Sequence of the second protein:
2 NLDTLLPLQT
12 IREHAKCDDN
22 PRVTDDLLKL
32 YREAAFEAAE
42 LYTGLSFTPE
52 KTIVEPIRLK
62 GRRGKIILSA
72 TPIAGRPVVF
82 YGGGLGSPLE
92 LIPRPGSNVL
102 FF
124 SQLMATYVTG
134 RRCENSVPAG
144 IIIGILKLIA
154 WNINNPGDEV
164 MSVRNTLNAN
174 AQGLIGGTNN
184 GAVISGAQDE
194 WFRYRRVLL

Sequence of the first protein:
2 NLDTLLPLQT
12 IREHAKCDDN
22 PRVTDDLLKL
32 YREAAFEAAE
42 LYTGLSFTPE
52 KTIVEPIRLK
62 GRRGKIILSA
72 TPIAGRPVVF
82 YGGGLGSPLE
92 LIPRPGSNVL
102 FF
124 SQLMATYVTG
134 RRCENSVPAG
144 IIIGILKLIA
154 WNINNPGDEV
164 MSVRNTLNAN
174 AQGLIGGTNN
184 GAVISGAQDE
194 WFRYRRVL

These two protein chains interact to form a complex.

Residue-level contacts at the interface:
Residue T181 in the second protein contacts residue L177 in the first protein (closest heavy-atom distance 3.5 Å).
Residue I93 in the second protein is in contact with residue P57 in the first protein (closest heavy-atom distance 3.3 Å).
Residue R95 in the second protein interacts with residue I68 in the first protein (closest heavy-atom distance 4.0 Å).
Residue D192 in the second protein interacts with residue N183 in the first protein (closest heavy-atom distance 2.7 Å).
Residue I187 in the second protein is in contact with residue N182 in the first protein (closest heavy-atom distance 2.6 Å).
Residue V166 in the second protein interacts with residue V163 in the first protein (closest heavy-atom distance 3.3 Å).
Residue R95 in the second protein is in contact with residue P57 in the first protein (closest heavy-atom distance 3.8 Å).
Residue F102 in the second protein is in contact with residue R59 in the first protein (closest heavy-atom distance 3.7 Å).
Residue N157 in the second protein is in contact with residue D161 in the first protein (closest heavy-atom distance 2.4 Å).
Residue W154 in the second protein is in contact with residue G160 in the first protein (closest heavy-atom distance 3.2 Å).
Residue K150 in the second protein interacts with residue G160 in the first protein (closest heavy-atom distance 4.0 Å).
Residue I187 in the second protein is in contact with residue S165 in the first protein (closest heavy-atom distance 3.8 Å).
Residue N168 in the second protein is in contact with residue E162 in the first protein (closest heavy-atom distance 3.5 Å).
Residue G189 in the second protein contacts residue N182 in the first protein (closest heavy-atom distance 3.6 Å).
Residue P96 in the second protein is in contact with residue E56 in the first protein (closest heavy-atom distance 4.2 Å).
Residue R95 in the second protein interacts with residue S70 in the first protein (closest heavy-atom distance 4.0 Å).
Residue A142 in the second protein contacts residue E38 in the first protein (closest heavy-atom distance 4.2 Å).
Residue Y197 in the second protein interacts with residue L42 in the first protein (closest heavy-atom distance 3.4 Å).
Residue K150 in the second protein contacts residue N155 in the first protein (closest heavy-atom distance 2.9 Å).
Residue E14 in the second protein contacts residue T25 in the first protein (closest heavy-atom distance 3.4 Å).
Residue I178 in the second protein contacts residue G176 in the first protein (closest heavy-atom distance 4.0 Å).
Residue I178 in the second protein contacts residue L177 in the first protein (closest heavy-atom distance 4.2 Å).
Residue A142 in the second protein interacts with residue L31 in the first protein (closest heavy-atom distance 3.7 Å).
Residue K150 in the second protein is in contact with residue W154 in the first protein (closest heavy-atom distance 4.0 Å).
Residue R196 in the second protein interacts with residue L42 in the first protein (closest heavy-atom distance 3.9 Å).
Residue I146 in the second protein interacts with residue A35 in the first protein (closest heavy-atom distance 3.6 Å).
Residue H15 in the second protein contacts residue Y32 in the first protein (closest heavy-atom distance 2.8 Å).
Residue T181 in the second protein interacts with residue I178 in the first protein (closest heavy-atom distance 3.2 Å).
Residue D192 in the second protein interacts with residue N182 in the first protein (closest heavy-atom distance 4.1 Å).
Residue N158 in the second protein contacts residue D161 in the first protein (closest heavy-atom distance 2.3 Å).
Residue L149 in the second protein interacts with residue L31 in the first protein (closest heavy-atom distance 4.1 Å).
Residue K150 in the second protein is in contact with residue P159 in the first protein (closest heavy-atom distance 3.7 Å).
Residue K17 in the second protein is in contact with residue R23 in the first protein (closest heavy-atom distance 3.4 Å).
Residue P141 in the second protein is in contact with residue E38 in the first protein (closest heavy-atom distance 3.1 Å).
Residue A142 in the second protein interacts with residue E34 in the first protein (closest heavy-atom distance 4.1 Å).
Residue G180 in the second protein is in contact with residue L177 in the first protein (closest heavy-atom distance 3.9 Å).
Residue P94 in the second protein is in contact with residue P57 in the first protein (closest heavy-atom distance 3.3 Å).
Residue S165 in the second protein contacts residue V163 in the first protein (closest heavy-atom distance 3.1 Å).
Residue A153 in the second protein interacts with residue P159 in the first protein (closest heavy-atom distance 3.1 Å).
Residue N182 in the second protein interacts with residue V163 in the first protein (closest heavy-atom distance 3.8 Å).
Residue N168 in the second protein is in contact with residue D161 in the first protein (closest heavy-atom distance 3.7 Å).
Residue H15 in the second protein interacts with residue P159 in the first protein (closest heavy-atom distance 3.5 Å).
Residue R167 in the second protein contacts residue M164 in the first protein (closest heavy-atom distance 4.0 Å).
Residue T11 in the second protein interacts with residue L28 in the first protein (closest heavy-atom distance 3.9 Å).
Residue I187 in the second protein contacts residue V163 in the first protein (closest heavy-atom distance 3.6 Å).
Residue S188 in the second protein is in contact with residue G160 in the first protein (closest heavy-atom distance 3.6 Å).
Residue Y197 in the second protein interacts with residue E38 in the first protein (closest heavy-atom distance 2.7 Å).
Residue K150 in the second protein contacts residue N158 in the first protein (closest heavy-atom distance 3.6 Å).
Residue R167 in the second protein contacts residue V163 in the first protein (closest heavy-atom distance 3.5 Å).
Residue I93 in the second protein contacts residue Q125 in the first protein (closest heavy-atom distance 3.8 Å).
Residue N182 in the second protein interacts with residue I178 in the first protein (closest heavy-atom distance 4.0 Å).
Residue E14 in the second protein interacts with residue L28 in the first protein (closest heavy-atom distance 4.2 Å).
Residue A142 in the second protein interacts with residue A35 in the first protein (closest heavy-atom distance 3.5 Å).
Residue P96 in the second protein interacts with residue S70 in the first protein (closest heavy-atom distance 3.9 Å).
Residue R95 in the second protein is in contact with residue E56 in the first protein (closest heavy-atom distance 3.8 Å).
Residue V186 in the second protein is in contact with residue N182 in the first protein (closest heavy-atom distance 3.9 Å).
Residue W154 in the second protein interacts with residue D161 in the first protein (closest heavy-atom distance 3.2 Å).
Residue R196 in the second protein is in contact with residue A39 in the first protein (closest heavy-atom distance 3.4 Å).
Residue I146 in the second protein is in contact with residue Y32 in the first protein (closest heavy-atom distance 3.7 Å).
Residue R167 in the second protein is in contact with residue E162 in the first protein (closest heavy-atom distance 2.7 Å).